Interface contacts:
Residue I195 in the second protein interacts with residue K177 in the first protein (closest heavy-atom distance 3.7 Å).
Residue M176 in the second protein is in contact with residue M191 in the first protein (closest heavy-atom distance 3.8 Å).
Residue E180 in the second protein is in contact with residue N111 in the first protein (closest heavy-atom distance 3.3 Å).
Residue A179 in the second protein contacts residue E108 in the first protein (closest heavy-atom distance 4.3 Å).
Residue Y186 in the second protein contacts residue K112 in the first protein (closest heavy-atom distance 3.5 Å).
Residue K177 in the second protein contacts residue E173 in the first protein (closest heavy-atom distance 3.0 Å).
Residue G174 in the second protein is in contact with residue E173 in the first protein (closest heavy-atom distance 3.2 Å).
Residue Q178 in the second protein interacts with residue R148 in the first protein (closest heavy-atom distance 2.8 Å).
Residue Q178 in the second protein interacts with residue N111 in the first protein (closest heavy-atom distance 5.0 Å).
Residue Y115 in the second protein is in contact with residue M176 in the first protein (closest heavy-atom distance 4.3 Å).
Residue R149 in the second protein contacts residue Q178 in the first protein (closest heavy-atom distance 3.9 Å).
Residue Q178 in the second protein contacts residue R149 in the first protein (closest heavy-atom distance 3.9 Å).
Residue N111 in the second protein is in contact with residue Y186 in the first protein (closest heavy-atom distance 3.5 Å).
Residue Y186 in the second protein contacts residue N111 in the first protein (closest heavy-atom distance 3.5 Å).
Residue Q178 in the second protein is in contact with residue I195 in the first protein (closest heavy-atom distance 4.2 Å).
Residue A179 in the second protein contacts residue R149 in the first protein (closest heavy-atom distance 3.7 Å).
Residue A179 in the second protein is in contact with residue N111 in the first protein (closest heavy-atom distance 3.4 Å).
Residue I195 in the second protein interacts with residue Q178 in the first protein (closest heavy-atom distance 4.2 Å).
Residue K112 in the second protein interacts with residue Y186 in the first protein (closest heavy-atom distance 3.5 Å).
Residue Y186 in the second protein interacts with residue R148 in the first protein (closest heavy-atom distance 3.5 Å).
Residue C175 in the second protein is in contact with residue E173 in the first protein (closest heavy-atom distance 3.6 Å).
Residue M176 in the second protein contacts residue E173 in the first protein (closest heavy-atom distance 3.5 Å).
Residue N111 in the second protein contacts residue E180 in the first protein (closest heavy-atom distance 3.3 Å).
Residue K177 in the second protein contacts residue R149 in the first protein (closest heavy-atom distance 2.9 Å).
Residue M191 in the second protein contacts residue M176 in the first protein (closest heavy-atom distance 3.8 Å).
Residue E108 in the second protein contacts residue A179 in the first protein (closest heavy-atom distance 4.3 Å).
Residue E108 in the second protein interacts with residue E180 in the first protein (closest heavy-atom distance 4.6 Å).
Residue I110 in the second protein is in contact with residue Y181 in the first protein (closest heavy-atom distance 3.2 Å).
Residue M191 in the second protein contacts residue M191 in the first protein (closest heavy-atom distance 4.3 Å).
Residue N111 in the second protein is in contact with residue Q178 in the first protein (closest heavy-atom distance 5.0 Å).
Residue Y181 in the second protein contacts residue I110 in the first protein (closest heavy-atom distance 3.2 Å).
Residue N111 in the second protein is in contact with residue Y181 in the first protein (closest heavy-atom distance 2.8 Å).
Residue R149 in the second protein is in contact with residue K177 in the first protein (closest heavy-atom distance 2.9 Å).
Residue Y115 in the second protein is in contact with residue K153 in the first protein (closest heavy-atom distance 4.6 Å).
Residue G174 in the second protein is in contact with residue G174 in the first protein (closest heavy-atom distance 4.3 Å).
Residue N111 in the second protein interacts with residue A179 in the first protein (closest heavy-atom distance 3.4 Å).
Residue R149 in the second protein is in contact with residue M176 in the first protein (closest heavy-atom distance 3.7 Å).
Residue A179 in the second protein contacts residue A113 in the first protein (closest heavy-atom distance 4.9 Å).
Residue M176 in the second protein interacts with residue Y115 in the first protein (closest heavy-atom distance 4.3 Å).
Residue E173 in the second protein interacts with residue E173 in the first protein (closest heavy-atom distance 3.9 Å).
Residue E173 in the second protein is in contact with residue M176 in the first protein (closest heavy-atom distance 3.5 Å).
Residue K153 in the second protein contacts residue Y115 in the first protein (closest heavy-atom distance 4.6 Å).
Residue M176 in the second protein is in contact with residue R149 in the first protein (closest heavy-atom distance 3.7 Å).
Residue I110 in the second protein is in contact with residue Y186 in the first protein (closest heavy-atom distance 4.4 Å).
Residue E173 in the second protein is in contact with residue G174 in the first protein (closest heavy-atom distance 3.2 Å).
Residue K177 in the second protein contacts residue I195 in the first protein (closest heavy-atom distance 3.7 Å).
Residue A113 in the second protein is in contact with residue A179 in the first protein (closest heavy-atom distance 4.9 Å).
Residue R149 in the second protein contacts residue A179 in the first protein (closest heavy-atom distance 3.7 Å).
Residue E173 in the second protein is in contact with residue C175 in the first protein (closest heavy-atom distance 3.6 Å).
Residue Y181 in the second protein is in contact with residue N111 in the first protein (closest heavy-atom distance 2.8 Å).
Residue R148 in the second protein is in contact with residue Q178 in the first protein (closest heavy-atom distance 2.8 Å).
Residue Y186 in the second protein is in contact with residue I110 in the first protein (closest heavy-atom distance 4.4 Å).
Residue E173 in the second protein contacts residue K177 in the first protein (closest heavy-atom distance 3.0 Å).
Residue E180 in the second protein is in contact with residue E108 in the first protein (closest heavy-atom distance 4.6 Å).
Residue R148 in the second protein interacts with residue Y186 in the first protein (closest heavy-atom distance 3.5 Å).

The following describes two proteins that form a bound complex.

Sequence of the first protein:
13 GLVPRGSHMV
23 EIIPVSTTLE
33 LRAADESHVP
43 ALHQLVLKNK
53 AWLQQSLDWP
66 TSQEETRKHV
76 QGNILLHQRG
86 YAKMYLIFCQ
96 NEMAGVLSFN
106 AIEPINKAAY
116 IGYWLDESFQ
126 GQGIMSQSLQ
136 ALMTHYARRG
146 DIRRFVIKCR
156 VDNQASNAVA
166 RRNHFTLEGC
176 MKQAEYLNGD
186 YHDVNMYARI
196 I

Sequence of the second protein:
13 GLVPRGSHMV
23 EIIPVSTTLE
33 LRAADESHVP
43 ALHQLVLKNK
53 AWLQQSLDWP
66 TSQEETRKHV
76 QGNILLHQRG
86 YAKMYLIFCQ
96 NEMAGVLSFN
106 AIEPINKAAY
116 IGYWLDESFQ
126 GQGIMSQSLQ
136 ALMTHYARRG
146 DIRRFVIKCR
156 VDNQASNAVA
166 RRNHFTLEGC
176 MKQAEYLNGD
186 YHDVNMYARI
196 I